Interface contacts:
Residue G523 in the first protein contacts residue P383 in the second protein (closest heavy-atom distance 3.2 Å).
Residue K388 in the first protein interacts with residue S521 in the second protein (closest heavy-atom distance 2.9 Å).
Residue G587 in the first protein is in contact with residue Q515 in the second protein (closest heavy-atom distance 3.0 Å).
Residue G585 in the first protein contacts residue V527 in the second protein (closest heavy-atom distance 3.4 Å).
Residue A580 in the first protein interacts with residue I591 in the second protein (closest heavy-atom distance 3.5 Å).
Residue S561 in the first protein is in contact with residue Q530 in the second protein (closest heavy-atom distance 3.2 Å).
Residue S521 in the first protein interacts with residue E500 in the second protein (closest heavy-atom distance 2.5 Å).
Residue R502 in the first protein is in contact with residue F522 in the second protein (closest heavy-atom distance 3.4 Å).
Residue N473 in the first protein is in contact with residue S579 in the second protein (closest heavy-atom distance 3.3 Å).
Residue S579 in the first protein interacts with residue N473 in the second protein (closest heavy-atom distance 3.3 Å).
Residue E500 in the first protein is in contact with residue S521 in the second protein (closest heavy-atom distance 2.5 Å).
Residue S513 in the first protein interacts with residue F589 in the second protein (closest heavy-atom distance 2.5 Å).
Residue I591 in the first protein contacts residue A580 in the second protein (closest heavy-atom distance 3.5 Å).
Residue V279 in the first protein interacts with residue W514 in the second protein (closest heavy-atom distance 3.5 Å).
Residue E500 in the first protein contacts residue F522 in the second protein (closest heavy-atom distance 3.3 Å).
Residue Q530 in the first protein interacts with residue S564 in the second protein (closest heavy-atom distance 3.4 Å).
Residue A526 in the first protein contacts residue L380 in the second protein (closest heavy-atom distance 3.2 Å).
Residue L380 in the first protein interacts with residue N517 in the second protein (closest heavy-atom distance 3.1 Å).
Residue F522 in the first protein contacts residue R502 in the second protein (closest heavy-atom distance 3.4 Å).
Residue V582 in the first protein interacts with residue Y470 in the second protein (closest heavy-atom distance 3.0 Å).
Residue S590 in the first protein contacts residue D511 in the second protein (closest heavy-atom distance 2.7 Å).
Residue W514 in the first protein interacts with residue A289 in the second protein (closest heavy-atom distance 3.5 Å).
Residue S456 in the first protein contacts residue T519 in the second protein (closest heavy-atom distance 2.9 Å).
Residue S513 in the first protein interacts with residue S590 in the second protein (closest heavy-atom distance 3.4 Å).
Residue D511 in the first protein is in contact with residue S590 in the second protein (closest heavy-atom distance 2.7 Å).
Residue N517 in the first protein interacts with residue L380 in the second protein (closest heavy-atom distance 3.1 Å).
Residue W514 in the first protein interacts with residue S290 in the second protein (closest heavy-atom distance 2.9 Å).
Residue P383 in the first protein contacts residue G523 in the second protein (closest heavy-atom distance 3.2 Å).
Residue T519 in the first protein contacts residue S456 in the second protein (closest heavy-atom distance 2.9 Å).
Residue T519 in the first protein interacts with residue F454 in the second protein (closest heavy-atom distance 3.2 Å).
Residue Q530 in the first protein is in contact with residue S561 in the second protein (closest heavy-atom distance 3.2 Å).
Residue S564 in the first protein is in contact with residue Q530 in the second protein (closest heavy-atom distance 3.4 Å).
Residue S584 in the first protein is in contact with residue V586 in the second protein (closest heavy-atom distance 3.5 Å).
Residue T293 in the first protein is in contact with residue N517 in the second protein (closest heavy-atom distance 2.8 Å).
Residue F589 in the first protein interacts with residue S513 in the second protein (closest heavy-atom distance 2.5 Å).
Residue R348 in the first protein contacts residue G524 in the second protein (closest heavy-atom distance 3.0 Å).
Residue Q515 in the first protein interacts with residue F589 in the second protein (closest heavy-atom distance 3.3 Å).
Residue V527 in the first protein is in contact with residue G585 in the second protein (closest heavy-atom distance 3.4 Å).
Residue Q515 in the first protein contacts residue G587 in the second protein (closest heavy-atom distance 3.0 Å).
Residue F522 in the first protein contacts residue E500 in the second protein (closest heavy-atom distance 3.3 Å).
Residue G585 in the first protein interacts with residue V518 in the second protein (closest heavy-atom distance 3.5 Å).
Residue V586 in the first protein interacts with residue S584 in the second protein (closest heavy-atom distance 3.5 Å).
Residue S521 in the first protein is in contact with residue K388 in the second protein (closest heavy-atom distance 2.9 Å).
Residue L380 in the first protein is in contact with residue A526 in the second protein (closest heavy-atom distance 3.2 Å).
Residue L588 in the first protein interacts with residue Q515 in the second protein (closest heavy-atom distance 2.5 Å).
Residue F589 in the first protein interacts with residue Q515 in the second protein (closest heavy-atom distance 3.3 Å).
Residue S290 in the first protein interacts with residue W514 in the second protein (closest heavy-atom distance 2.9 Å).
Residue E500 in the first protein is in contact with residue D520 in the second protein (closest heavy-atom distance 3.3 Å).
Residue G524 in the first protein contacts residue R348 in the second protein (closest heavy-atom distance 3.0 Å).
Residue D520 in the first protein is in contact with residue E500 in the second protein (closest heavy-atom distance 3.3 Å).
Residue W514 in the first protein interacts with residue V279 in the second protein (closest heavy-atom distance 3.5 Å).
Residue N517 in the first protein is in contact with residue T293 in the second protein (closest heavy-atom distance 2.8 Å).
Residue A289 in the first protein contacts residue W514 in the second protein (closest heavy-atom distance 3.5 Å).
Residue F454 in the first protein interacts with residue T519 in the second protein (closest heavy-atom distance 3.2 Å).
Residue R534 in the first protein is in contact with residue L557 in the second protein (closest heavy-atom distance 3.4 Å).
Residue S590 in the first protein contacts residue S513 in the second protein (closest heavy-atom distance 3.4 Å).
Residue Y470 in the first protein contacts residue V582 in the second protein (closest heavy-atom distance 3.0 Å).
Residue Q515 in the first protein contacts residue L588 in the second protein (closest heavy-atom distance 2.5 Å).
Residue L557 in the first protein is in contact with residue R534 in the second protein (closest heavy-atom distance 3.4 Å).
Residue V518 in the first protein is in contact with residue G585 in the second protein (closest heavy-atom distance 3.5 Å).

Sequence of the first protein:
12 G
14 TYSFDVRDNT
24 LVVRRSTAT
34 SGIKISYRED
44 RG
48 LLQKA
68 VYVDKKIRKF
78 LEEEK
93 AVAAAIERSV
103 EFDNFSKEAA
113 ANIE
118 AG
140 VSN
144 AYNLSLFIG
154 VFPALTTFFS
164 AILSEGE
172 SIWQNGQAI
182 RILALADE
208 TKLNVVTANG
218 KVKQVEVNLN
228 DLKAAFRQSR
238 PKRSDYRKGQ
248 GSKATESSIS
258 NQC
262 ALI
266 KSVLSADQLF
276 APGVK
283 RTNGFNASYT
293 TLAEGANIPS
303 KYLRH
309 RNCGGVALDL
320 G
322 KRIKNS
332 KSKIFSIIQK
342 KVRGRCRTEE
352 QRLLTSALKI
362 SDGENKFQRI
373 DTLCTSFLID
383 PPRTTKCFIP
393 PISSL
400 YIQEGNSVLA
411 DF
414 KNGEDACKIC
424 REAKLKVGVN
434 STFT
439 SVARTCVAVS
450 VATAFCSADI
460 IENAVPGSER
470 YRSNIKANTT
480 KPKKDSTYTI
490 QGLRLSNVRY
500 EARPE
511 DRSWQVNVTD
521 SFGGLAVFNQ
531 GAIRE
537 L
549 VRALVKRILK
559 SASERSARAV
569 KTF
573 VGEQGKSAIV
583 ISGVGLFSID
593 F

This data describes a binding interaction between two proteins.

Sequence of the second protein:
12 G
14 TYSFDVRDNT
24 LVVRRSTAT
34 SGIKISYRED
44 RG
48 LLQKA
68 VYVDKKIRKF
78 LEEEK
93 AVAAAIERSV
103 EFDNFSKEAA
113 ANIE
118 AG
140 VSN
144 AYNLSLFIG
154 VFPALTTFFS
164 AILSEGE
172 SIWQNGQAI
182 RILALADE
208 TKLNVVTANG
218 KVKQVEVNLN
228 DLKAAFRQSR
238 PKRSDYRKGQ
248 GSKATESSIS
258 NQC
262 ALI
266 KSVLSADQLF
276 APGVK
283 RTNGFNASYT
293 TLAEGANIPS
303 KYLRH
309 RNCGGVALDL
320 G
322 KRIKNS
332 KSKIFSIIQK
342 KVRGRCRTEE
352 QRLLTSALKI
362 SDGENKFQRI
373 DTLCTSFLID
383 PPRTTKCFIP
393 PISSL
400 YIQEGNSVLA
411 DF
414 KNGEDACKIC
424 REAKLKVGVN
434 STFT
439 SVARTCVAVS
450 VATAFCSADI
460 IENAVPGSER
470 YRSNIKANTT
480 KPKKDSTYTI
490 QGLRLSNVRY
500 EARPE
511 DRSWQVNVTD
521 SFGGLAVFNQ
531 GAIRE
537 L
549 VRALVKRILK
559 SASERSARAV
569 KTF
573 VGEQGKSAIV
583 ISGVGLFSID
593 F